Sequence of chain B:
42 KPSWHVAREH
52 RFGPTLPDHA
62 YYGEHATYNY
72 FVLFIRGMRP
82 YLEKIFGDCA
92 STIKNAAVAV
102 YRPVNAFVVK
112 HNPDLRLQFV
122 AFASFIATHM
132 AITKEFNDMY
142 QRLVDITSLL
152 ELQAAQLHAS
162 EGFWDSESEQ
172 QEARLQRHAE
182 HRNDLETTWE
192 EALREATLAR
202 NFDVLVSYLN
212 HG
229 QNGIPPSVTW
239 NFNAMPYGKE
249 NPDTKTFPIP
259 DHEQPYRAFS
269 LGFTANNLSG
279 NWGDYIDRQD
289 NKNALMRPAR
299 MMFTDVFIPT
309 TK

Sequence of chain A:
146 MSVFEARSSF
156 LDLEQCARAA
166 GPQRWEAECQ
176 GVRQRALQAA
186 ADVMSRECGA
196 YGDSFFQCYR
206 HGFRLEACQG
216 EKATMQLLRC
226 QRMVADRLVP

Contacts between the two chains:
Residue L199 in chain B contacts residue M228 in chain A (closest heavy-atom distance 3.9 Å).
Residue R201 in chain B interacts with residue R232 in chain A (closest heavy-atom distance 3.4 Å).
Residue R201 in chain B interacts with residue E192 in chain A (closest heavy-atom distance 3.7 Å).
Residue T198 in chain B is in contact with residue R232 in chain A (closest heavy-atom distance 4.7 Å).
Residue L199 in chain B interacts with residue R224 in chain A (closest heavy-atom distance 4.5 Å).
Residue R195 in chain B is in contact with residue Y196 in chain A (closest heavy-atom distance 3.6 Å).
Residue E196 in chain B interacts with residue Y196 in chain A (closest heavy-atom distance 5.0 Å).
Residue L199 in chain B contacts residue Y196 in chain A (closest heavy-atom distance 4.0 Å).
Residue E196 in chain B contacts residue R224 in chain A (closest heavy-atom distance 3.8 Å).
Residue L199 in chain B interacts with residue R232 in chain A (closest heavy-atom distance 3.4 Å).

These two protein chains interact to form a complex.